Interface contacts:
Residue T69 in the first protein is in contact with residue T50 in the second protein (closest heavy-atom distance 4.8 Å).
Residue G102 in the first protein contacts residue E62 in the second protein (closest heavy-atom distance 4.3 Å).
Residue T66 in the first protein is in contact with residue D47 in the second protein (closest heavy-atom distance 5.0 Å).
Residue G102 in the first protein is in contact with residue P61 in the second protein (closest heavy-atom distance 4.3 Å).

These two protein chains interact to form a complex.

Sequence of the first protein:
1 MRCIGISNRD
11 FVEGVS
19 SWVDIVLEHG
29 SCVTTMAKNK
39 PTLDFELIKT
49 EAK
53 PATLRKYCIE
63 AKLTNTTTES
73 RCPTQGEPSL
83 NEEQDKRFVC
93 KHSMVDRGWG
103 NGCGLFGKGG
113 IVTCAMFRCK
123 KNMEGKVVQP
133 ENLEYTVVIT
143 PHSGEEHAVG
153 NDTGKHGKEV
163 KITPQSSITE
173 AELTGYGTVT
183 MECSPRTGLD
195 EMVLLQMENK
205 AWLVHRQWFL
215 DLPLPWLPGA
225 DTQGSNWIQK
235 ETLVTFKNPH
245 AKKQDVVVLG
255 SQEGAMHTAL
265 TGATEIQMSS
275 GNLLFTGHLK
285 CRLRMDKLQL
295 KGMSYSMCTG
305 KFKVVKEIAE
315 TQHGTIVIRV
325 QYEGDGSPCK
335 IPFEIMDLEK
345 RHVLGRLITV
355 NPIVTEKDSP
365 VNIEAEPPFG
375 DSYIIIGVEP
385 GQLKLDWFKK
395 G

Sequence of the second protein:
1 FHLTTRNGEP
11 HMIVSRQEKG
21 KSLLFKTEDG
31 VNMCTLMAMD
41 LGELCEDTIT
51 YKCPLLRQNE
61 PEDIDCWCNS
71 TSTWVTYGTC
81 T